Sequence of protein 2:
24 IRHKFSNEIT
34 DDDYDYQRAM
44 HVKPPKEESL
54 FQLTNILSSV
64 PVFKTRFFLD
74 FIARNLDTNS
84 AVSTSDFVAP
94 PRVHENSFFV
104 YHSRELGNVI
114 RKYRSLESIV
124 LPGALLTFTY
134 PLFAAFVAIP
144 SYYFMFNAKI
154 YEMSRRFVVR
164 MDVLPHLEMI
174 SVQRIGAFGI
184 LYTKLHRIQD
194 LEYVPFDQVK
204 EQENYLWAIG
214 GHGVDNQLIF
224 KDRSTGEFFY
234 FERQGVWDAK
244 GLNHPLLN

Interface contacts:
Residue Q40 in protein 2 is in contact with residue S41 in protein 1 (closest heavy-atom distance 4.2 Å).
Residue M43 in protein 2 contacts residue I40 in protein 1 (closest heavy-atom distance 5.0 Å).
Residue Y39 in protein 2 is in contact with residue R46 in protein 1 (closest heavy-atom distance 3.5 Å).
Residue H44 in protein 2 is in contact with residue L37 in protein 1 (closest heavy-atom distance 3.7 Å).
Residue H44 in protein 2 is in contact with residue G38 in protein 1 (closest heavy-atom distance 4.1 Å).
Residue D36 in protein 2 interacts with residue R46 in protein 1 (closest heavy-atom distance 4.6 Å).
Residue Q40 in protein 2 contacts residue I40 in protein 1 (closest heavy-atom distance 3.0 Å).
Residue Y39 in protein 2 contacts residue N42 in protein 1 (closest heavy-atom distance 3.0 Å).
Residue Q40 in protein 2 contacts residue L45 in protein 1 (closest heavy-atom distance 3.7 Å).
Residue M43 in protein 2 contacts residue R49 in protein 1 (closest heavy-atom distance 4.2 Å).
Residue M43 in protein 2 contacts residue L45 in protein 1 (closest heavy-atom distance 4.3 Å).
Residue H44 in protein 2 interacts with residue W39 in protein 1 (closest heavy-atom distance 4.6 Å).
Residue Q40 in protein 2 interacts with residue N42 in protein 1 (closest heavy-atom distance 4.0 Å).
Residue I32 in protein 2 interacts with residue N42 in protein 1 (closest heavy-atom distance 3.8 Å).
Residue Y37 in protein 2 contacts residue N42 in protein 1 (closest heavy-atom distance 4.6 Å).
Residue D36 in protein 2 is in contact with residue N42 in protein 1 (closest heavy-atom distance 4.9 Å).
Residue H44 in protein 2 contacts residue I40 in protein 1 (closest heavy-atom distance 4.1 Å).
Residue Y39 in protein 2 interacts with residue L45 in protein 1 (closest heavy-atom distance 3.8 Å).
Residue Y39 in protein 2 is in contact with residue S41 in protein 1 (closest heavy-atom distance 4.6 Å).
Residue Q40 in protein 2 contacts residue W39 in protein 1 (closest heavy-atom distance 4.5 Å).
Residue Y37 in protein 2 is in contact with residue I40 in protein 1 (closest heavy-atom distance 3.4 Å).
Residue Y37 in protein 2 is in contact with residue W39 in protein 1 (closest heavy-atom distance 3.7 Å).
Residue K46 in protein 2 contacts residue G38 in protein 1 (closest heavy-atom distance 3.1 Å).

The following describes two proteins that form a bound complex.

Sequence of protein 1:
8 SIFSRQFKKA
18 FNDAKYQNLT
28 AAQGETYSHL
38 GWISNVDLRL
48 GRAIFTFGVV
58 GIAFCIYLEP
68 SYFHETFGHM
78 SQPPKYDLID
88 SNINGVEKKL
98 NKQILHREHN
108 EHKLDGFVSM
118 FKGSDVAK